Residue-level contacts at the interface:
Residue I20 in the first protein interacts with residue V14 in the second protein (closest heavy-atom distance 4.4 Å).
Residue I13 in the first protein is in contact with residue M7 in the second protein (closest heavy-atom distance 4.0 Å).
Residue L23 in the first protein interacts with residue L21 in the second protein (closest heavy-atom distance 3.6 Å).
Residue L16 in the first protein is in contact with residue L11 in the second protein (closest heavy-atom distance 4.2 Å).
Residue F27 in the first protein interacts with residue M28 in the second protein (closest heavy-atom distance 4.1 Å).
Residue V55 in the first protein contacts residue I53 in the second protein (closest heavy-atom distance 3.7 Å).
Residue I20 in the first protein contacts residue I18 in the second protein (closest heavy-atom distance 3.6 Å).
Residue F27 in the first protein interacts with residue L21 in the second protein (closest heavy-atom distance 3.9 Å).
Residue F27 in the first protein is in contact with residue A25 in the second protein (closest heavy-atom distance 4.7 Å).
Residue M30 in the first protein contacts residue I32 in the second protein (closest heavy-atom distance 4.3 Å).
Residue L23 in the first protein interacts with residue I18 in the second protein (closest heavy-atom distance 3.7 Å).
Residue M30 in the first protein is in contact with residue M28 in the second protein (closest heavy-atom distance 3.6 Å).

Sequence of the second protein:
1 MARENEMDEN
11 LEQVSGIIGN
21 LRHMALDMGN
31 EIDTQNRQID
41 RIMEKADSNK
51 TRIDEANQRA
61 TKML

Sequence of the first protein:
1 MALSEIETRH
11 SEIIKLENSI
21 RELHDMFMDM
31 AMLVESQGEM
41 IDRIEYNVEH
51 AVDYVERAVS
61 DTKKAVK

The following describes two proteins that form a bound complex.